Interface contacts:
Residue R299 in chain B contacts residue N362 in chain A (closest heavy-atom distance 3.6 Å).
Residue L297 in chain B is in contact with residue P373 in chain A (closest heavy-atom distance 3.4 Å).
Residue H461 in chain B contacts residue P308 in chain A (closest heavy-atom distance 3.8 Å).
Residue P373 in chain B interacts with residue L297 in chain A (closest heavy-atom distance 3.4 Å).
Residue E378 in chain B contacts residue S300 in chain A (closest heavy-atom distance 3.3 Å).
Residue R307 in chain B is in contact with residue H461 in chain A (closest heavy-atom distance 3.5 Å).
Residue M296 in chain B interacts with residue K374 in chain A (closest heavy-atom distance 3.8 Å).
Residue G375 in chain B is in contact with residue R299 in chain A (closest heavy-atom distance 3.0 Å).
Residue R299 in chain B contacts residue F359 in chain A (closest heavy-atom distance 3.7 Å).
Residue K374 in chain B contacts residue M296 in chain A (closest heavy-atom distance 3.8 Å).
Residue A301 in chain B interacts with residue E378 in chain A (closest heavy-atom distance 2.9 Å).
Residue F359 in chain B is in contact with residue R299 in chain A (closest heavy-atom distance 3.7 Å).
Residue E377 in chain B interacts with residue R307 in chain A (closest heavy-atom distance 2.9 Å).
Residue L297 in chain B contacts residue K374 in chain A (closest heavy-atom distance 2.8 Å).
Residue E377 in chain B interacts with residue L298 in chain A (closest heavy-atom distance 3.8 Å).
Residue M343 in chain B contacts residue G303 in chain A (closest heavy-atom distance 3.4 Å).
Residue R299 in chain B is in contact with residue V376 in chain A (closest heavy-atom distance 3.4 Å).
Residue E361 in chain B contacts residue E241 in chain A (closest heavy-atom distance 3.6 Å).
Residue V376 in chain B is in contact with residue R299 in chain A (closest heavy-atom distance 3.4 Å).
Residue N362 in chain B interacts with residue R299 in chain A (closest heavy-atom distance 3.6 Å).
Residue S380 in chain B interacts with residue D167 in chain A (closest heavy-atom distance 3.0 Å).
Residue R299 in chain B interacts with residue G375 in chain A (closest heavy-atom distance 3.0 Å).
Residue K374 in chain B is in contact with residue L297 in chain A (closest heavy-atom distance 2.8 Å).
Residue E378 in chain B interacts with residue A301 in chain A (closest heavy-atom distance 2.9 Å).
Residue H304 in chain B interacts with residue E347 in chain A (closest heavy-atom distance 2.8 Å).
Residue L298 in chain B is in contact with residue E377 in chain A (closest heavy-atom distance 3.8 Å).
Residue R299 in chain B interacts with residue P373 in chain A (closest heavy-atom distance 3.7 Å).
Residue H461 in chain B contacts residue R307 in chain A (closest heavy-atom distance 3.5 Å).
Residue D167 in chain B contacts residue S380 in chain A (closest heavy-atom distance 3.0 Å).
Residue R299 in chain B contacts residue E358 in chain A (closest heavy-atom distance 3.7 Å).
Residue A301 in chain B interacts with residue L388 in chain A (closest heavy-atom distance 4.0 Å).
Residue P373 in chain B interacts with residue R299 in chain A (closest heavy-atom distance 3.7 Å).
Residue L297 in chain B interacts with residue S372 in chain A (closest heavy-atom distance 3.7 Å).
Residue G375 in chain B is in contact with residue L297 in chain A (closest heavy-atom distance 3.9 Å).
Residue M343 in chain B is in contact with residue S300 in chain A (closest heavy-atom distance 3.4 Å).
Residue A301 in chain B is in contact with residue V384 in chain A (closest heavy-atom distance 4.0 Å).
Residue S300 in chain B interacts with residue E378 in chain A (closest heavy-atom distance 3.3 Å).
Residue S372 in chain B contacts residue L297 in chain A (closest heavy-atom distance 3.7 Å).
Residue S300 in chain B contacts residue M343 in chain A (closest heavy-atom distance 3.4 Å).
Residue H304 in chain B is in contact with residue P373 in chain A (closest heavy-atom distance 3.3 Å).
Residue R299 in chain B is in contact with residue E377 in chain A (closest heavy-atom distance 3.0 Å).
Residue E361 in chain B contacts residue R243 in chain A (closest heavy-atom distance 3.0 Å).
Residue R243 in chain B is in contact with residue E361 in chain A (closest heavy-atom distance 3.0 Å).
Residue E347 in chain B is in contact with residue R299 in chain A (closest heavy-atom distance 2.8 Å).
Residue E377 in chain B is in contact with residue R299 in chain A (closest heavy-atom distance 3.0 Å).
Residue G303 in chain B contacts residue M343 in chain A (closest heavy-atom distance 3.4 Å).
Residue R307 in chain B interacts with residue E377 in chain A (closest heavy-atom distance 2.9 Å).
Residue E358 in chain B interacts with residue R299 in chain A (closest heavy-atom distance 3.7 Å).
Residue R299 in chain B is in contact with residue K363 in chain A (closest heavy-atom distance 3.4 Å).
Residue R299 in chain B is in contact with residue E378 in chain A (closest heavy-atom distance 3.9 Å).
Residue E347 in chain B interacts with residue H304 in chain A (closest heavy-atom distance 2.8 Å).
Residue L297 in chain B interacts with residue G375 in chain A (closest heavy-atom distance 3.9 Å).
Residue E378 in chain B contacts residue R299 in chain A (closest heavy-atom distance 3.9 Å).
Residue R299 in chain B contacts residue E347 in chain A (closest heavy-atom distance 2.8 Å).
Residue L298 in chain B contacts residue G375 in chain A (closest heavy-atom distance 3.4 Å).
Residue P308 in chain B interacts with residue H461 in chain A (closest heavy-atom distance 3.8 Å).
Residue K363 in chain B is in contact with residue R299 in chain A (closest heavy-atom distance 3.4 Å).
Residue E241 in chain B is in contact with residue E361 in chain A (closest heavy-atom distance 3.6 Å).
Residue G375 in chain B is in contact with residue L298 in chain A (closest heavy-atom distance 3.4 Å).
Residue P373 in chain B is in contact with residue H304 in chain A (closest heavy-atom distance 3.3 Å).

Sequence of chain B:
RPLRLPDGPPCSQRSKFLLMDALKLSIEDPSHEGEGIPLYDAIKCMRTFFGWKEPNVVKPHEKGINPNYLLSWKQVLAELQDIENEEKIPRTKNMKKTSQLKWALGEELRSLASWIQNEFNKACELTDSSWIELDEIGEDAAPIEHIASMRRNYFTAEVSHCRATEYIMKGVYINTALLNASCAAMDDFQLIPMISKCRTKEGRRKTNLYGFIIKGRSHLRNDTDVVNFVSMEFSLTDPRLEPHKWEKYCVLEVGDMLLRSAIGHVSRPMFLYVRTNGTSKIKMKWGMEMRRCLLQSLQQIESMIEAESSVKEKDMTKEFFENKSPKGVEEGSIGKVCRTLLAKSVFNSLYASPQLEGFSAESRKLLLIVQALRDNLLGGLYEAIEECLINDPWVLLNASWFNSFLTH

Sequence of chain A:
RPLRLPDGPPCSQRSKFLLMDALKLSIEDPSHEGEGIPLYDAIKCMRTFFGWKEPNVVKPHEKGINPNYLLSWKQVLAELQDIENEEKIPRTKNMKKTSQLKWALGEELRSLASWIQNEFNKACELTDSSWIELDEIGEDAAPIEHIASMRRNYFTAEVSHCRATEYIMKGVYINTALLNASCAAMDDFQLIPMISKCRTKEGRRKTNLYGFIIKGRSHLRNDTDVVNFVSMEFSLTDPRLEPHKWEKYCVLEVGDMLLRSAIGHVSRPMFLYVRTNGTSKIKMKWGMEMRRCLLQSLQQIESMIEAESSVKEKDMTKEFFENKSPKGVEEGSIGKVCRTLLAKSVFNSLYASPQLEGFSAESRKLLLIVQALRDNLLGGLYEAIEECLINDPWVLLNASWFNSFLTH

The following describes two proteins that form a bound complex.